Sequence of protein 2:
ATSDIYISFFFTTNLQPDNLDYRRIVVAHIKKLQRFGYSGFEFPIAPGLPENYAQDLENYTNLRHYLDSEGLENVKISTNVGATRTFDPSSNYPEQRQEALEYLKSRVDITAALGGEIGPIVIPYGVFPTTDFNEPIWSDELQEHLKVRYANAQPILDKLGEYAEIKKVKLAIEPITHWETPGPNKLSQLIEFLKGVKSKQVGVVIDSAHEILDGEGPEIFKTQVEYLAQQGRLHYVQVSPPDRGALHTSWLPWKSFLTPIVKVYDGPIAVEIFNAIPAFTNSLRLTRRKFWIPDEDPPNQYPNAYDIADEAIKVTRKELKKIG

These two protein chains interact to form a complex.

Sequence of protein 1:
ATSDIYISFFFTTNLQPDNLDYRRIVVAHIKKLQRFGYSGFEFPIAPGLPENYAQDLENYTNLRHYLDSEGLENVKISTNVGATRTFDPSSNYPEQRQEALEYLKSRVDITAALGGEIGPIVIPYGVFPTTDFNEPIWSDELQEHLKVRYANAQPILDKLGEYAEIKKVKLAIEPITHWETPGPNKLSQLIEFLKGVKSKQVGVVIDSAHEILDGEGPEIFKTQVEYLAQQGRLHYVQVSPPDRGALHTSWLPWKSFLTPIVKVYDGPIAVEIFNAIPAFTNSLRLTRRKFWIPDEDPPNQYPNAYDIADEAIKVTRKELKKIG

Contacts between the two chains:
Residue S292 in protein 2 is in contact with residue W188 in protein 1 (closest heavy-atom distance 3.5 Å).
Residue D149 in protein 2 is in contact with residue K299 in protein 1 (closest heavy-atom distance 2.8 Å).
Residue R298 in protein 2 interacts with residue E153 in protein 1 (closest heavy-atom distance 3.0 Å).
Residue W147 in protein 2 contacts residue L295 in protein 1 (closest heavy-atom distance 3.5 Å).
Residue S148 in protein 2 interacts with residue R297 in protein 1 (closest heavy-atom distance 2.7 Å).
Residue E220 in protein 2 is in contact with residue W260 in protein 1 (closest heavy-atom distance 3.0 Å).
Residue L222 in protein 2 contacts residue D252 in protein 1 (closest heavy-atom distance 3.4 Å).
Residue N291 in protein 2 contacts residue P145 in protein 1 (closest heavy-atom distance 3.6 Å).
Residue E153 in protein 2 is in contact with residue R298 in protein 1 (closest heavy-atom distance 3.0 Å).
Residue T290 in protein 2 is in contact with residue W147 in protein 1 (closest heavy-atom distance 3.5 Å).
Residue W260 in protein 2 contacts residue F230 in protein 1 (closest heavy-atom distance 3.6 Å).
Residue D149 in protein 2 is in contact with residue R298 in protein 1 (closest heavy-atom distance 3.4 Å).
Residue N194 in protein 2 is in contact with residue T296 in protein 1 (closest heavy-atom distance 2.7 Å).
Residue G226 in protein 2 contacts residue S259 in protein 1 (closest heavy-atom distance 3.2 Å).
Residue W147 in protein 2 contacts residue T290 in protein 1 (closest heavy-atom distance 3.5 Å).
Residue R297 in protein 2 interacts with residue S148 in protein 1 (closest heavy-atom distance 2.7 Å).
Residue P251 in protein 2 interacts with residue I221 in protein 1 (closest heavy-atom distance 3.4 Å).
Residue K299 in protein 2 interacts with residue D149 in protein 1 (closest heavy-atom distance 2.8 Å).
Residue T296 in protein 2 is in contact with residue P191 in protein 1 (closest heavy-atom distance 3.6 Å).
Residue H187 in protein 2 interacts with residue R294 in protein 1 (closest heavy-atom distance 2.7 Å).
Residue R294 in protein 2 interacts with residue W147 in protein 1 (closest heavy-atom distance 3.6 Å).
Residue S259 in protein 2 is in contact with residue G226 in protein 1 (closest heavy-atom distance 3.2 Å).
Residue W188 in protein 2 is in contact with residue S292 in protein 1 (closest heavy-atom distance 3.5 Å).
Residue L295 in protein 2 is in contact with residue S148 in protein 1 (closest heavy-atom distance 3.0 Å).
Residue L293 in protein 2 interacts with residue H187 in protein 1 (closest heavy-atom distance 3.1 Å).
Residue T258 in protein 2 interacts with residue E225 in protein 1 (closest heavy-atom distance 3.3 Å).
Residue D252 in protein 2 contacts residue L222 in protein 1 (closest heavy-atom distance 3.4 Å).
Residue R294 in protein 2 interacts with residue H187 in protein 1 (closest heavy-atom distance 2.7 Å).
Residue L222 in protein 2 interacts with residue P251 in protein 1 (closest heavy-atom distance 3.6 Å).
Residue W147 in protein 2 is in contact with residue R294 in protein 1 (closest heavy-atom distance 3.6 Å).
Residue T296 in protein 2 is in contact with residue Q152 in protein 1 (closest heavy-atom distance 2.9 Å).
Residue R294 in protein 2 interacts with residue W188 in protein 1 (closest heavy-atom distance 2.8 Å).
Residue T296 in protein 2 contacts residue N194 in protein 1 (closest heavy-atom distance 2.7 Å).
Residue W147 in protein 2 interacts with residue N291 in protein 1 (closest heavy-atom distance 3.0 Å).
Residue K299 in protein 2 is in contact with residue S148 in protein 1 (closest heavy-atom distance 3.1 Å).
Residue S148 in protein 2 contacts residue R298 in protein 1 (closest heavy-atom distance 3.4 Å).
Residue W260 in protein 2 contacts residue E220 in protein 1 (closest heavy-atom distance 3.0 Å).
Residue S148 in protein 2 interacts with residue L295 in protein 1 (closest heavy-atom distance 3.0 Å).
Residue Q152 in protein 2 interacts with residue T296 in protein 1 (closest heavy-atom distance 2.9 Å).
Residue P145 in protein 2 contacts residue N291 in protein 1 (closest heavy-atom distance 3.6 Å).
Residue W188 in protein 2 is in contact with residue R294 in protein 1 (closest heavy-atom distance 2.8 Å).
Residue G226 in protein 2 contacts residue W260 in protein 1 (closest heavy-atom distance 3.4 Å).
Residue N291 in protein 2 is in contact with residue W147 in protein 1 (closest heavy-atom distance 3.0 Å).
Residue S259 in protein 2 interacts with residue E225 in protein 1 (closest heavy-atom distance 3.3 Å).
Residue E225 in protein 2 contacts residue S259 in protein 1 (closest heavy-atom distance 3.3 Å).
Residue R298 in protein 2 is in contact with residue D149 in protein 1 (closest heavy-atom distance 3.4 Å).
Residue R298 in protein 2 is in contact with residue S148 in protein 1 (closest heavy-atom distance 3.4 Å).
Residue A285 in protein 2 contacts residue S148 in protein 1 (closest heavy-atom distance 3.5 Å).
Residue S148 in protein 2 is in contact with residue A285 in protein 1 (closest heavy-atom distance 3.5 Å).
Residue F230 in protein 2 contacts residue W260 in protein 1 (closest heavy-atom distance 3.6 Å).
Residue I221 in protein 2 interacts with residue P251 in protein 1 (closest heavy-atom distance 3.4 Å).
Residue S148 in protein 2 interacts with residue K299 in protein 1 (closest heavy-atom distance 3.1 Å).
Residue P191 in protein 2 contacts residue T296 in protein 1 (closest heavy-atom distance 3.6 Å).
Residue P251 in protein 2 interacts with residue L222 in protein 1 (closest heavy-atom distance 3.6 Å).
Residue S148 in protein 2 interacts with residue T296 in protein 1 (closest heavy-atom distance 3.6 Å).
Residue R294 in protein 2 contacts residue R294 in protein 1 (closest heavy-atom distance 3.6 Å).
Residue W260 in protein 2 is in contact with residue G226 in protein 1 (closest heavy-atom distance 3.4 Å).
Residue E225 in protein 2 contacts residue T258 in protein 1 (closest heavy-atom distance 3.3 Å).
Residue H187 in protein 2 contacts residue L293 in protein 1 (closest heavy-atom distance 3.1 Å).
Residue L295 in protein 2 contacts residue W147 in protein 1 (closest heavy-atom distance 3.5 Å).